These two protein chains interact to form a complex.

Sequence of the first protein:
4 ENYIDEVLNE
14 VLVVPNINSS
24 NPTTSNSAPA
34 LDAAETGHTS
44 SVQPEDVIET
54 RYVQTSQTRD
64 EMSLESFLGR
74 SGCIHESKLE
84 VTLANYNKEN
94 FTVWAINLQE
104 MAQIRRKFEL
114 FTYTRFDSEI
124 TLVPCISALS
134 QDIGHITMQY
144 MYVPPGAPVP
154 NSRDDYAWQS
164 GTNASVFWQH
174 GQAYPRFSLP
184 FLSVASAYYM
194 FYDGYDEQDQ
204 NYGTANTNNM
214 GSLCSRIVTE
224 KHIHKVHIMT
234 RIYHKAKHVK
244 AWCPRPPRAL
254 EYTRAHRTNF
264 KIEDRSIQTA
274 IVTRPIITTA

Interface contacts:
Residue V10 in the first protein is in contact with residue K34 in the second protein (closest heavy-atom distance 3.5 Å).
Residue N12 in the first protein is in contact with residue A36 in the second protein (closest heavy-atom distance 4.7 Å).
Residue L11 in the first protein contacts residue A36 in the second protein (closest heavy-atom distance 3.6 Å).
Residue N12 in the first protein interacts with residue K34 in the second protein (closest heavy-atom distance 4.3 Å).
Residue N12 in the first protein is in contact with residue D35 in the second protein (closest heavy-atom distance 3.1 Å).
Residue V10 in the first protein contacts residue A36 in the second protein (closest heavy-atom distance 3.1 Å).
Residue E9 in the first protein contacts residue K34 in the second protein (closest heavy-atom distance 3.4 Å).
Residue V10 in the first protein is in contact with residue N39 in the second protein (closest heavy-atom distance 4.0 Å).
Residue V10 in the first protein is in contact with residue D35 in the second protein (closest heavy-atom distance 3.8 Å).
Residue V10 in the first protein interacts with residue F33 in the second protein (closest heavy-atom distance 3.9 Å).

Sequence of the second protein:
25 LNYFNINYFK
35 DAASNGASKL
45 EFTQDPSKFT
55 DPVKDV